These two protein chains interact to form a complex.

Sequence of chain B:
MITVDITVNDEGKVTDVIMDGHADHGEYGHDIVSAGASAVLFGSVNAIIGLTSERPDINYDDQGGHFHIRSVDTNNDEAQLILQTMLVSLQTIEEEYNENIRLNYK

Interface contacts:
Residue D24 in chain B is in contact with residue F8 in chain A (closest heavy-atom distance 4.8 Å).
Residue L41 in chain B interacts with residue F8 in chain A (closest heavy-atom distance 3.9 Å).
Residue D31 in chain B contacts residue L5 in chain A (closest heavy-atom distance 4.8 Å).
Residue Y28 in chain B interacts with residue N4 in chain A (closest heavy-atom distance 4.0 Å).
Residue G65 in chain B contacts residue F8 in chain A (closest heavy-atom distance 4.3 Å).
Residue S34 in chain B interacts with residue Q6 in chain A (closest heavy-atom distance 3.4 Å).
Residue D31 in chain B contacts residue Q6 in chain A (closest heavy-atom distance 2.8 Å).
Residue D24 in chain B contacts residue S10 in chain A (closest heavy-atom distance 2.5 Å).
Residue Y28 in chain B is in contact with residue Q6 in chain A (closest heavy-atom distance 3.9 Å).
Residue H22 in chain B interacts with residue A9 in chain A (closest heavy-atom distance 3.1 Å).
Residue A37 in chain B is in contact with residue F8 in chain A (closest heavy-atom distance 4.4 Å).
Residue S38 in chain B contacts residue F7 in chain A (closest heavy-atom distance 3.6 Å).
Residue D31 in chain B is in contact with residue A9 in chain A (closest heavy-atom distance 3.9 Å).
Residue H66 in chain B is in contact with residue F8 in chain A (closest heavy-atom distance 4.5 Å).
Residue H66 in chain B is in contact with residue F7 in chain A (closest heavy-atom distance 3.8 Å).
Residue Y28 in chain B interacts with residue S10 in chain A (closest heavy-atom distance 3.2 Å).
Residue A39 in chain B contacts residue L5 in chain A (closest heavy-atom distance 3.9 Å).
Residue S38 in chain B contacts residue L5 in chain A (closest heavy-atom distance 3.5 Å).
Residue G29 in chain B contacts residue Q6 in chain A (closest heavy-atom distance 2.8 Å).
Residue S34 in chain B contacts residue A9 in chain A (closest heavy-atom distance 3.3 Å).
Residue F67 in chain B interacts with residue F8 in chain A (closest heavy-atom distance 4.5 Å).
Residue S38 in chain B is in contact with residue Q6 in chain A (closest heavy-atom distance 4.6 Å).
Residue S38 in chain B contacts residue N4 in chain A (closest heavy-atom distance 3.6 Å).
Residue Y28 in chain B interacts with residue A9 in chain A (closest heavy-atom distance 3.9 Å).
Residue A23 in chain B contacts residue A9 in chain A (closest heavy-atom distance 4.7 Å).
Residue M19 in chain B interacts with residue F8 in chain A (closest heavy-atom distance 3.8 Å).
Residue I2 in chain B contacts residue F8 in chain A (closest heavy-atom distance 3.7 Å).
Residue D61 in chain B contacts residue F7 in chain A (closest heavy-atom distance 3.4 Å).
Residue D62 in chain B interacts with residue F7 in chain A (closest heavy-atom distance 4.6 Å).
Residue E27 in chain B interacts with residue Q6 in chain A (closest heavy-atom distance 4.0 Å).
Residue F67 in chain B contacts residue F7 in chain A (closest heavy-atom distance 4.3 Å).
Residue F42 in chain B interacts with residue F7 in chain A (closest heavy-atom distance 3.6 Å).
Residue S38 in chain B interacts with residue F8 in chain A (closest heavy-atom distance 3.4 Å).
Residue G65 in chain B interacts with residue F7 in chain A (closest heavy-atom distance 3.2 Å).
Residue H22 in chain B contacts residue F8 in chain A (closest heavy-atom distance 3.0 Å).
Residue A35 in chain B interacts with residue L5 in chain A (closest heavy-atom distance 3.1 Å).
Residue D31 in chain B interacts with residue F8 in chain A (closest heavy-atom distance 4.9 Å).
Residue H30 in chain B interacts with residue Q6 in chain A (closest heavy-atom distance 3.3 Å).
Residue F42 in chain B contacts residue N4 in chain A (closest heavy-atom distance 4.2 Å).
Residue G64 in chain B contacts residue F7 in chain A (closest heavy-atom distance 3.1 Å).
Residue S34 in chain B contacts residue L5 in chain A (closest heavy-atom distance 3.1 Å).
Residue S34 in chain B contacts residue F7 in chain A (closest heavy-atom distance 3.8 Å).
Residue H22 in chain B is in contact with residue F7 in chain A (closest heavy-atom distance 4.2 Å).
Residue H22 in chain B is in contact with residue S10 in chain A (closest heavy-atom distance 3.1 Å).
Residue Y28 in chain B interacts with residue K11 in chain A (closest heavy-atom distance 4.5 Å).
Residue A35 in chain B interacts with residue Q6 in chain A (closest heavy-atom distance 3.9 Å).
Residue A23 in chain B interacts with residue F8 in chain A (closest heavy-atom distance 2.8 Å).
Residue F42 in chain B is in contact with residue L3 in chain A (closest heavy-atom distance 3.7 Å).
Residue A39 in chain B interacts with residue L3 in chain A (closest heavy-atom distance 4.8 Å).
Residue Y60 in chain B interacts with residue F7 in chain A (closest heavy-atom distance 4.0 Å).
Residue D20 in chain B contacts residue F8 in chain A (closest heavy-atom distance 4.7 Å).
Residue S34 in chain B contacts residue F8 in chain A (closest heavy-atom distance 3.1 Å).
Residue S38 in chain B is in contact with residue L3 in chain A (closest heavy-atom distance 4.5 Å).
Residue G21 in chain B contacts residue F8 in chain A (closest heavy-atom distance 3.3 Å).
Residue I32 in chain B contacts residue Q6 in chain A (closest heavy-atom distance 5.0 Å).

Sequence of chain A:
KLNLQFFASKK